Sequence of the second protein:
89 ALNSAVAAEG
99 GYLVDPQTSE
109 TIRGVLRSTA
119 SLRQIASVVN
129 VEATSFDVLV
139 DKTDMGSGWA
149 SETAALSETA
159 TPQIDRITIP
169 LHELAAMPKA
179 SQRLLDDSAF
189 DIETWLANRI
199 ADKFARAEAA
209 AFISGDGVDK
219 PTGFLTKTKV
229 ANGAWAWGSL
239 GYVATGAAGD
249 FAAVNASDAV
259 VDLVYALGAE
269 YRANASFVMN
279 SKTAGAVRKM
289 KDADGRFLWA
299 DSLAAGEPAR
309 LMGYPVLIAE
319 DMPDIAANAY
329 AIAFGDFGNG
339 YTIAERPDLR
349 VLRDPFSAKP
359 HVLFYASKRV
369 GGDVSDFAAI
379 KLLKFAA

Interface contacts:
Residue D135 in the first protein is in contact with residue Q105 in the second protein (closest heavy-atom distance 2.9 Å).
Residue G144 in the first protein interacts with residue A174 in the second protein (closest heavy-atom distance 3.6 Å).
Residue L309 in the first protein contacts residue L301 in the second protein (closest heavy-atom distance 3.4 Å).
Residue Y269 in the first protein is in contact with residue V113 in the second protein (closest heavy-atom distance 3.3 Å).
Residue W147 in the first protein interacts with residue P219 in the second protein (closest heavy-atom distance 3.5 Å).
Residue D290 in the first protein is in contact with residue R294 in the second protein (closest heavy-atom distance 3.3 Å).
Residue W147 in the first protein is in contact with residue D217 in the second protein (closest heavy-atom distance 3.3 Å).
Residue D139 in the first protein interacts with residue W193 in the second protein (closest heavy-atom distance 3.1 Å).
Residue S149 in the first protein is in contact with residue D217 in the second protein (closest heavy-atom distance 3.6 Å).
Residue D135 in the first protein contacts residue P104 in the second protein (closest heavy-atom distance 3.5 Å).
Residue Y269 in the first protein is in contact with residue L114 in the second protein (closest heavy-atom distance 2.8 Å).
Residue G311 in the first protein is in contact with residue G304 in the second protein (closest heavy-atom distance 3.7 Å).
Residue S145 in the first protein is in contact with residue K201 in the second protein (closest heavy-atom distance 3.4 Å).
Residue N253 in the first protein is in contact with residue K289 in the second protein (closest heavy-atom distance 3.0 Å).
Residue E156 in the first protein is in contact with residue M175 in the second protein (closest heavy-atom distance 3.6 Å).
Residue D139 in the first protein contacts residue R197 in the second protein (closest heavy-atom distance 3.6 Å).
Residue T132 in the first protein is in contact with residue V102 in the second protein (closest heavy-atom distance 3.6 Å).
Residue W147 in the first protein contacts residue L172 in the second protein (closest heavy-atom distance 3.5 Å).
Residue M310 in the first protein interacts with residue G304 in the second protein (closest heavy-atom distance 3.5 Å).
Residue W147 in the first protein contacts residue E171 in the second protein (closest heavy-atom distance 3.2 Å).
Residue D139 in the first protein is in contact with residue G112 in the second protein (closest heavy-atom distance 3.6 Å).
Residue Y263 in the first protein contacts residue S279 in the second protein (closest heavy-atom distance 3.2 Å).
Residue M310 in the first protein interacts with residue L301 in the second protein (closest heavy-atom distance 2.6 Å).
Residue D139 in the first protein is in contact with residue R111 in the second protein (closest heavy-atom distance 3.5 Å).
Residue D139 in the first protein is in contact with residue V113 in the second protein (closest heavy-atom distance 3.7 Å).
Residue W147 in the first protein is in contact with residue K218 in the second protein (closest heavy-atom distance 3.6 Å).
Residue M310 in the first protein interacts with residue R286 in the second protein (closest heavy-atom distance 3.1 Å).
Residue W147 in the first protein is in contact with residue A209 in the second protein (closest heavy-atom distance 3.6 Å).
Residue M143 in the first protein interacts with residue K201 in the second protein (closest heavy-atom distance 3.4 Å).
Residue A267 in the first protein interacts with residue E318 in the second protein (closest heavy-atom distance 3.3 Å).
Residue R308 in the first protein contacts residue A302 in the second protein (closest heavy-atom distance 3.3 Å).
Residue E156 in the first protein is in contact with residue K177 in the second protein (closest heavy-atom distance 3.3 Å).
Residue M143 in the first protein contacts residue L194 in the second protein (closest heavy-atom distance 3.6 Å).
Residue E130 in the first protein contacts residue Q105 in the second protein (closest heavy-atom distance 3.5 Å).
Residue R294 in the first protein interacts with residue R294 in the second protein (closest heavy-atom distance 3.5 Å).
Residue A291 in the first protein is in contact with residue D292 in the second protein (closest heavy-atom distance 2.9 Å).
Residue A131 in the first protein interacts with residue D103 in the second protein (closest heavy-atom distance 3.5 Å).
Residue S255 in the first protein contacts residue F295 in the second protein (closest heavy-atom distance 3.2 Å).
Residue F134 in the first protein is in contact with residue Q105 in the second protein (closest heavy-atom distance 3.6 Å).
Residue E268 in the first protein interacts with residue T117 in the second protein (closest heavy-atom distance 2.9 Å).
Residue L137 in the first protein is in contact with residue F188 in the second protein (closest heavy-atom distance 3.5 Å).
Residue A148 in the first protein interacts with residue E171 in the second protein (closest heavy-atom distance 3.4 Å).
Residue Y263 in the first protein interacts with residue G283 in the second protein (closest heavy-atom distance 3.6 Å).
Residue V138 in the first protein contacts residue R111 in the second protein (closest heavy-atom distance 3.3 Å).
Residue L137 in the first protein contacts residue R111 in the second protein (closest heavy-atom distance 2.9 Å).
Residue D142 in the first protein interacts with residue R204 in the second protein (closest heavy-atom distance 2.7 Å).
Residue T157 in the first protein interacts with residue M175 in the second protein (closest heavy-atom distance 3.1 Å).
Residue V136 in the first protein contacts residue R111 in the second protein (closest heavy-atom distance 3.3 Å).
Residue Y263 in the first protein interacts with residue R286 in the second protein (closest heavy-atom distance 2.9 Å).
Residue D256 in the first protein interacts with residue K287 in the second protein (closest heavy-atom distance 3.7 Å).
Residue G146 in the first protein is in contact with residue A173 in the second protein (closest heavy-atom distance 3.0 Å).
Residue D290 in the first protein is in contact with residue D292 in the second protein (closest heavy-atom distance 3.4 Å).
Residue M143 in the first protein is in contact with residue I198 in the second protein (closest heavy-atom distance 3.6 Å).
Residue E268 in the first protein interacts with residue R115 in the second protein (closest heavy-atom distance 3.3 Å).
Residue D135 in the first protein interacts with residue S107 in the second protein (closest heavy-atom distance 3.1 Å).
Residue T157 in the first protein interacts with residue P176 in the second protein (closest heavy-atom distance 3.5 Å).
Residue D135 in the first protein contacts residue T106 in the second protein (closest heavy-atom distance 2.8 Å).
Residue V259 in the first protein interacts with residue K287 in the second protein (closest heavy-atom distance 3.6 Å).
Residue M143 in the first protein is in contact with residue R197 in the second protein (closest heavy-atom distance 3.7 Å).
Residue Y263 in the first protein interacts with residue E305 in the second protein (closest heavy-atom distance 2.2 Å).

These two protein chains interact to form a complex.

Sequence of the first protein:
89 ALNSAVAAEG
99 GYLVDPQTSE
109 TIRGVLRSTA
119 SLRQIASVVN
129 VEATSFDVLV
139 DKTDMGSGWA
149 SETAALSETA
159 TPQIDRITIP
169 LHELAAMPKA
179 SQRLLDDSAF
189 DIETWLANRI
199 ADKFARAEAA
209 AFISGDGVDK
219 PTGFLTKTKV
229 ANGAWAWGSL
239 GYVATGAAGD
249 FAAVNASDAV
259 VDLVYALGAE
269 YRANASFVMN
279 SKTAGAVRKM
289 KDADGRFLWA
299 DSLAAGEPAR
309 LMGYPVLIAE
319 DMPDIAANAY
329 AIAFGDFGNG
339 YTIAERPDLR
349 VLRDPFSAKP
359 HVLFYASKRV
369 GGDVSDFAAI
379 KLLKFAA